The following describes two proteins that form a bound complex.

Interface contacts:
Residue K21 in chain B is in contact with residue D79 in chain A (closest heavy-atom distance 3.4 Å).
Residue N208 in chain B is in contact with residue R206 in chain A (closest heavy-atom distance 3.2 Å).
Residue L264 in chain B interacts with residue K262 in chain A (closest heavy-atom distance 3.4 Å).
Residue Q104 in chain B contacts residue Q60 in chain A (closest heavy-atom distance 3.6 Å).
Residue T93 in chain B interacts with residue L43 in chain A (closest heavy-atom distance 3.6 Å).
Residue R290 in chain B is in contact with residue D224 in chain A (closest heavy-atom distance 2.9 Å).
Residue A96 in chain B is in contact with residue L36 in chain A (closest heavy-atom distance 3.2 Å).
Residue N165 in chain B contacts residue R317 in chain A (closest heavy-atom distance 2.5 Å).
Residue V255 in chain B contacts residue L190 in chain A (closest heavy-atom distance 3.7 Å).
Residue K168 in chain B is in contact with residue D179 in chain A (closest heavy-atom distance 2.6 Å).
Residue R267 in chain B is in contact with residue D34 in chain A (closest heavy-atom distance 3.6 Å).
Residue R248 in chain B interacts with residue D224 in chain A (closest heavy-atom distance 2.6 Å).
Residue W20 in chain B interacts with residue K81 in chain A (closest heavy-atom distance 3.6 Å).
Residue N246 in chain B interacts with residue K226 in chain A (closest heavy-atom distance 2.9 Å).
Residue H263 in chain B contacts residue H263 in chain A (closest heavy-atom distance 3.3 Å).
Residue Q104 in chain B contacts residue M41 in chain A (closest heavy-atom distance 3.2 Å).
Residue D92 in chain B is in contact with residue L39 in chain A (closest heavy-atom distance 3.7 Å).
Residue Q89 in chain B contacts residue S80 in chain A (closest heavy-atom distance 3.0 Å).
Residue A96 in chain B contacts residue G40 in chain A (closest heavy-atom distance 3.5 Å).
Residue D245 in chain B contacts residue P236 in chain A (closest heavy-atom distance 3.5 Å).
Residue R99 in chain B contacts residue D34 in chain A (closest heavy-atom distance 3.0 Å).
Residue N258 in chain B contacts residue A197 in chain A (closest heavy-atom distance 3.0 Å).
Residue L204 in chain B contacts residue P203 in chain A (closest heavy-atom distance 3.2 Å).
Residue K285 in chain B contacts residue D234 in chain A (closest heavy-atom distance 3.5 Å).
Residue N246 in chain B contacts residue N201 in chain A (closest heavy-atom distance 3.7 Å).
Residue S254 in chain B is in contact with residue T183 in chain A (closest heavy-atom distance 3.6 Å).
Residue N208 in chain B is in contact with residue L202 in chain A (closest heavy-atom distance 3.5 Å).
Residue P167 in chain B interacts with residue Q320 in chain A (closest heavy-atom distance 3.8 Å).
Residue D249 in chain B interacts with residue E223 in chain A (closest heavy-atom distance 3.6 Å).
Residue T286 in chain B interacts with residue P236 in chain A (closest heavy-atom distance 3.4 Å).
Residue Q89 in chain B contacts residue Q83 in chain A (closest heavy-atom distance 3.3 Å).
Residue P167 in chain B interacts with residue L314 in chain A (closest heavy-atom distance 3.6 Å).
Residue R248 in chain B interacts with residue N279 in chain A (closest heavy-atom distance 3.0 Å).
Residue K285 in chain B is in contact with residue I178 in chain A (closest heavy-atom distance 3.6 Å).
Residue V255 in chain B contacts residue A197 in chain A (closest heavy-atom distance 3.0 Å).
Residue E260 in chain B contacts residue R206 in chain A (closest heavy-atom distance 3.1 Å).
Residue L264 in chain B contacts residue L264 in chain A (closest heavy-atom distance 3.4 Å).
Residue Q89 in chain B contacts residue K81 in chain A (closest heavy-atom distance 3.5 Å).
Residue R99 in chain B interacts with residue L36 in chain A (closest heavy-atom distance 3.7 Å).
Residue L103 in chain B is in contact with residue L37 in chain A (closest heavy-atom distance 3.7 Å).
Residue N258 in chain B contacts residue E210 in chain A (closest heavy-atom distance 3.2 Å).
Residue D205 in chain B contacts residue D205 in chain A (closest heavy-atom distance 3.1 Å).
Residue V100 in chain B is in contact with residue M41 in chain A (closest heavy-atom distance 3.1 Å).
Residue K285 in chain B contacts residue R233 in chain A (closest heavy-atom distance 3.1 Å).
Residue D92 in chain B contacts residue K84 in chain A (closest heavy-atom distance 3.7 Å).
Residue K21 in chain B is in contact with residue Q46 in chain A (closest heavy-atom distance 3.6 Å).
Residue Y164 in chain B contacts residue E315 in chain A (closest heavy-atom distance 3.3 Å).
Residue D245 in chain B contacts residue K226 in chain A (closest heavy-atom distance 2.7 Å).
Residue R248 in chain B interacts with residue K226 in chain A (closest heavy-atom distance 3.5 Å).
Residue V100 in chain B is in contact with residue G40 in chain A (closest heavy-atom distance 3.7 Å).
Residue Y164 in chain B interacts with residue R317 in chain A (closest heavy-atom distance 2.8 Å).
Residue D205 in chain B is in contact with residue R206 in chain A (closest heavy-atom distance 3.3 Å).
Residue D92 in chain B is in contact with residue L36 in chain A (closest heavy-atom distance 3.7 Å).
Residue V255 in chain B contacts residue A187 in chain A (closest heavy-atom distance 3.6 Å).
Residue N246 in chain B is in contact with residue N199 in chain A (closest heavy-atom distance 2.9 Å).
Residue N265 in chain B interacts with residue K262 in chain A (closest heavy-atom distance 3.4 Å).
Residue Q17 in chain B is in contact with residue K81 in chain A (closest heavy-atom distance 2.8 Å).
Residue R248 in chain B contacts residue Y281 in chain A (closest heavy-atom distance 3.5 Å).
Residue E260 in chain B is in contact with residue K262 in chain A (closest heavy-atom distance 2.8 Å).
Residue P284 in chain B contacts residue P236 in chain A (closest heavy-atom distance 3.6 Å).

Sequence of chain B:
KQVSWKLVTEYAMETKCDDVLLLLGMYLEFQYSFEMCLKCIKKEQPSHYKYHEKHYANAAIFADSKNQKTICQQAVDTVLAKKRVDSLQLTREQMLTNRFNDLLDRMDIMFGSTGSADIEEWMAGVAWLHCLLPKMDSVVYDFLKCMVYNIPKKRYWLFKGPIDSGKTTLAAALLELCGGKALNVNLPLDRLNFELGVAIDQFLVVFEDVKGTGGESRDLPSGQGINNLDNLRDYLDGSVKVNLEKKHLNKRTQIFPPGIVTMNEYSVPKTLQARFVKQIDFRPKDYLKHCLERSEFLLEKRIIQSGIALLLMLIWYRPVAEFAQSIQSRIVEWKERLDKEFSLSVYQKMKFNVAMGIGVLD

Sequence of chain A:
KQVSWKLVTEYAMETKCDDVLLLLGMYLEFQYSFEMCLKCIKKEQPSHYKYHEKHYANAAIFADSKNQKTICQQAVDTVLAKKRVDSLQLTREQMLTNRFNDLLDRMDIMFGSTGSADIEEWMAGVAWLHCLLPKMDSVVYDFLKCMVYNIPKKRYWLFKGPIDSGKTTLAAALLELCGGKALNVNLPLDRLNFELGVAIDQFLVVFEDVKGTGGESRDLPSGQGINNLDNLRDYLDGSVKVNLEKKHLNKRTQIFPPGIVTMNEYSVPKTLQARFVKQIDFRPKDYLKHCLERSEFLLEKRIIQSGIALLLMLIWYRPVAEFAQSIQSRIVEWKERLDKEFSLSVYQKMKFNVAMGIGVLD